These two protein chains interact to form a complex.

Sequence of the second protein:
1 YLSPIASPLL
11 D

Residue-level contacts at the interface:
Residue Y159 in the first protein interacts with residue S3 in the second protein (closest heavy-atom distance 3.5 Å).
Residue W147 in the first protein interacts with residue S7 in the second protein (closest heavy-atom distance 3.7 Å).
Residue Y123 in the first protein contacts residue L9 in the second protein (closest heavy-atom distance 3.9 Å).
Residue M5 in the first protein contacts residue Y1 in the second protein (closest heavy-atom distance 3.8 Å).
Residue W167 in the first protein interacts with residue Y1 in the second protein (closest heavy-atom distance 3.3 Å).
Residue D77 in the first protein is in contact with residue P8 in the second protein (closest heavy-atom distance 3.6 Å).
Residue H70 in the first protein is in contact with residue I5 in the second protein (closest heavy-atom distance 4.6 Å).
Residue H70 in the first protein is in contact with residue L2 in the second protein (closest heavy-atom distance 4.3 Å).
Residue V67 in the first protein interacts with residue L2 in the second protein (closest heavy-atom distance 3.6 Å).
Residue T80 in the first protein contacts residue L9 in the second protein (closest heavy-atom distance 4.2 Å).
Residue I124 in the first protein contacts residue L9 in the second protein (closest heavy-atom distance 5.0 Å).
Residue Q155 in the first protein contacts residue I5 in the second protein (closest heavy-atom distance 3.5 Å).
Residue K66 in the first protein is in contact with residue Y1 in the second protein (closest heavy-atom distance 3.3 Å).
Residue F9 in the first protein is in contact with residue L2 in the second protein (closest heavy-atom distance 3.6 Å).
Residue D77 in the first protein interacts with residue L10 in the second protein (closest heavy-atom distance 4.7 Å).
Residue K66 in the first protein interacts with residue S3 in the second protein (closest heavy-atom distance 3.5 Å).
Residue L81 in the first protein interacts with residue L9 in the second protein (closest heavy-atom distance 3.7 Å).
Residue K66 in the first protein contacts residue P4 in the second protein (closest heavy-atom distance 3.7 Å).
Residue Y99 in the first protein interacts with residue L2 in the second protein (closest heavy-atom distance 3.6 Å).
Residue Y59 in the first protein is in contact with residue Y1 in the second protein (closest heavy-atom distance 4.3 Å).
Residue R97 in the first protein interacts with residue S7 in the second protein (closest heavy-atom distance 4.7 Å).
Residue Y7 in the first protein is in contact with residue Y1 in the second protein (closest heavy-atom distance 2.7 Å).
Residue W147 in the first protein is in contact with residue P8 in the second protein (closest heavy-atom distance 2.8 Å).
Residue E63 in the first protein contacts residue L2 in the second protein (closest heavy-atom distance 2.8 Å).
Residue R65 in the first protein interacts with residue P4 in the second protein (closest heavy-atom distance 5.0 Å).
Residue V152 in the first protein contacts residue S7 in the second protein (closest heavy-atom distance 4.1 Å).
Residue Y116 in the first protein contacts residue L9 in the second protein (closest heavy-atom distance 3.8 Å).
Residue T73 in the first protein contacts residue A6 in the second protein (closest heavy-atom distance 2.6 Å).
Residue D77 in the first protein is in contact with residue S7 in the second protein (closest heavy-atom distance 5.0 Å).
Residue D77 in the first protein interacts with residue L9 in the second protein (closest heavy-atom distance 3.0 Å).
Residue T80 in the first protein contacts residue L10 in the second protein (closest heavy-atom distance 4.1 Å).
Residue K66 in the first protein is in contact with residue L2 in the second protein (closest heavy-atom distance 3.2 Å).
Residue V76 in the first protein is in contact with residue L10 in the second protein (closest heavy-atom distance 4.6 Å).
Residue H70 in the first protein is in contact with residue S3 in the second protein (closest heavy-atom distance 3.3 Å).
Residue E63 in the first protein is in contact with residue Y1 in the second protein (closest heavy-atom distance 3.4 Å).
Residue Y171 in the first protein interacts with residue Y1 in the second protein (closest heavy-atom distance 2.8 Å).
Residue Y159 in the first protein contacts residue Y1 in the second protein (closest heavy-atom distance 2.6 Å).
Residue Y84 in the first protein contacts residue L10 in the second protein (closest heavy-atom distance 3.7 Å).
Residue Y99 in the first protein contacts residue S3 in the second protein (closest heavy-atom distance 3.1 Å).
Residue T73 in the first protein is in contact with residue S7 in the second protein (closest heavy-atom distance 3.9 Å).
Residue V76 in the first protein interacts with residue P8 in the second protein (closest heavy-atom distance 4.2 Å).
Residue K146 in the first protein contacts residue L10 in the second protein (closest heavy-atom distance 3.5 Å).
Residue Y159 in the first protein is in contact with residue P4 in the second protein (closest heavy-atom distance 4.0 Å).
Residue H70 in the first protein interacts with residue A6 in the second protein (closest heavy-atom distance 4.0 Å).
Residue K146 in the first protein is in contact with residue L9 in the second protein (closest heavy-atom distance 4.2 Å).
Residue Y159 in the first protein contacts residue L2 in the second protein (closest heavy-atom distance 3.7 Å).
Residue Q155 in the first protein interacts with residue S7 in the second protein (closest heavy-atom distance 4.2 Å).
Residue R97 in the first protein interacts with residue A6 in the second protein (closest heavy-atom distance 4.5 Å).
Residue Y7 in the first protein contacts residue L2 in the second protein (closest heavy-atom distance 3.4 Å).
Residue Y84 in the first protein contacts residue L9 in the second protein (closest heavy-atom distance 4.8 Å).
Residue T73 in the first protein interacts with residue P8 in the second protein (closest heavy-atom distance 3.7 Å).
Residue W147 in the first protein is in contact with residue L9 in the second protein (closest heavy-atom distance 3.5 Å).
Residue F33 in the first protein interacts with residue Y1 in the second protein (closest heavy-atom distance 4.6 Å).
Residue T163 in the first protein interacts with residue Y1 in the second protein (closest heavy-atom distance 3.3 Å).
Residue A69 in the first protein is in contact with residue A6 in the second protein (closest heavy-atom distance 4.7 Å).
Residue M45 in the first protein contacts residue L2 in the second protein (closest heavy-atom distance 3.4 Å).
Residue T143 in the first protein interacts with residue L9 in the second protein (closest heavy-atom distance 3.4 Å).
Residue Q155 in the first protein interacts with residue S3 in the second protein (closest heavy-atom distance 3.4 Å).

Sequence of the first protein:
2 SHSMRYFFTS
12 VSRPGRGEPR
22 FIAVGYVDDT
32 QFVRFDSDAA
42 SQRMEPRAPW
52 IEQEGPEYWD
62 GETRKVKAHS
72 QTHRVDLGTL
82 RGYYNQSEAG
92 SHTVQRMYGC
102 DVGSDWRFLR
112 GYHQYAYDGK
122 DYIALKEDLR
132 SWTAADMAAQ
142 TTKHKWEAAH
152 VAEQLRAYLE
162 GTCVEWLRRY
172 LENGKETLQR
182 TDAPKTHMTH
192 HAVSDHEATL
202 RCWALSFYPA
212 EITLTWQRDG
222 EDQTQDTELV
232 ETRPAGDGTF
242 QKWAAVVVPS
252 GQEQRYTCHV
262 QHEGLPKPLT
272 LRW